Interface contacts:
Residue W135 in chain A contacts residue L43 in chain B (closest heavy-atom distance 3.9 Å).
Residue M128 in chain A is in contact with residue E23 in chain B (closest heavy-atom distance 3.6 Å).
Residue W135 in chain A contacts residue T42 in chain B (closest heavy-atom distance 2.9 Å).
Residue I121 in chain A is in contact with residue V50 in chain B (closest heavy-atom distance 4.1 Å).
Residue M125 in chain A contacts residue V54 in chain B (closest heavy-atom distance 4.9 Å).
Residue W135 in chain A contacts residue L55 in chain B (closest heavy-atom distance 4.0 Å).
Residue C124 in chain A contacts residue E23 in chain B (closest heavy-atom distance 3.0 Å).
Residue I132 in chain A interacts with residue L44 in chain B (closest heavy-atom distance 3.9 Å).
Residue C124 in chain A is in contact with residue A24 in chain B (closest heavy-atom distance 3.4 Å).
Residue R117 in chain A interacts with residue G27 in chain B (closest heavy-atom distance 4.7 Å).
Residue M128 in chain A contacts residue V54 in chain B (closest heavy-atom distance 3.6 Å).
Residue M125 in chain A interacts with residue A24 in chain B (closest heavy-atom distance 3.6 Å).
Residue I121 in chain A is in contact with residue V49 in chain B (closest heavy-atom distance 4.5 Å).
Residue M125 in chain A contacts residue V50 in chain B (closest heavy-atom distance 3.5 Å).
Residue W135 in chain A is in contact with residue L44 in chain B (closest heavy-atom distance 3.5 Å).
Residue M131 in chain A contacts residue L55 in chain B (closest heavy-atom distance 3.6 Å).
Residue M131 in chain A contacts residue E23 in chain B (closest heavy-atom distance 3.9 Å).
Residue R117 in chain A is in contact with residue T26 in chain B (closest heavy-atom distance 3.6 Å).
Residue H120 in chain A interacts with residue E23 in chain B (closest heavy-atom distance 4.9 Å).
Residue M128 in chain A interacts with residue L55 in chain B (closest heavy-atom distance 3.6 Å).
Residue I132 in chain A contacts residue R53 in chain B (closest heavy-atom distance 4.1 Å).
Residue H120 in chain A contacts residue T26 in chain B (closest heavy-atom distance 3.8 Å).
Residue I121 in chain A contacts residue G25 in chain B (closest heavy-atom distance 4.2 Å).
Residue M125 in chain A contacts residue Q52 in chain B (closest heavy-atom distance 3.4 Å).
Residue M128 in chain A is in contact with residue A24 in chain B (closest heavy-atom distance 4.0 Å).
Residue C124 in chain A contacts residue T26 in chain B (closest heavy-atom distance 4.8 Å).
Residue I121 in chain A is in contact with residue A24 in chain B (closest heavy-atom distance 4.6 Å).
Residue I121 in chain A interacts with residue T26 in chain B (closest heavy-atom distance 4.1 Å).
Residue I132 in chain A is in contact with residue L55 in chain B (closest heavy-atom distance 4.0 Å).

This data describes a binding interaction between two proteins.

Sequence of chain B:
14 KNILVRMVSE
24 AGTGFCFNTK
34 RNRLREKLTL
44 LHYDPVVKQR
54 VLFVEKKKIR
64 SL

Sequence of chain A:
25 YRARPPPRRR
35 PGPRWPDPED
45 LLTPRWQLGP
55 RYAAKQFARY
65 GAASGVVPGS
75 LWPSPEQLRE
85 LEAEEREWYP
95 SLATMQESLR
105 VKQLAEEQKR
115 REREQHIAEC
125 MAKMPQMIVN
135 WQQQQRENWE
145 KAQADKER